Sequence of chain B:
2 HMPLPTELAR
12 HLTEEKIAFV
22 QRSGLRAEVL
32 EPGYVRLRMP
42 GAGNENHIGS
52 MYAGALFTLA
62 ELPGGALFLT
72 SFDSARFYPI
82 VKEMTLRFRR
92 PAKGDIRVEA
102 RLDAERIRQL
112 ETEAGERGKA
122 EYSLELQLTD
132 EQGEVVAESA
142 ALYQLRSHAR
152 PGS

Contacts between the two chains:
Residue Y53 in chain B is in contact with residue I18 in chain A (closest heavy-atom distance 3.9 Å).
Residue S24 in chain B contacts residue R23 in chain A (closest heavy-atom distance 3.6 Å).
Residue N45 in chain B is in contact with residue F20 in chain A (closest heavy-atom distance 3.3 Å).
Residue I18 in chain B interacts with residue H48 in chain A (closest heavy-atom distance 3.9 Å).
Residue F20 in chain B contacts residue A56 in chain A (closest heavy-atom distance 3.6 Å).
Residue Y53 in chain B contacts residue V21 in chain A (closest heavy-atom distance 3.8 Å).
Residue F58 in chain B is in contact with residue F58 in chain A (closest heavy-atom distance 3.3 Å).
Residue E62 in chain B is in contact with residue Y53 in chain A (closest heavy-atom distance 2.6 Å).
Residue N45 in chain B contacts residue R23 in chain A (closest heavy-atom distance 3.2 Å).
Residue V82 in chain B interacts with residue F89 in chain A (closest heavy-atom distance 3.5 Å).
Residue R88 in chain B contacts residue K83 in chain A (closest heavy-atom distance 3.7 Å).
Residue E46 in chain B interacts with residue I18 in chain A (closest heavy-atom distance 3.5 Å).
Residue L87 in chain B interacts with residue E84 in chain A (closest heavy-atom distance 3.2 Å).
Residue Y53 in chain B interacts with residue E62 in chain A (closest heavy-atom distance 2.6 Å).
Residue A54 in chain B interacts with residue F58 in chain A (closest heavy-atom distance 3.5 Å).
Residue F58 in chain B is in contact with residue A54 in chain A (closest heavy-atom distance 3.6 Å).
Residue H48 in chain B is in contact with residue K17 in chain A (closest heavy-atom distance 3.8 Å).
Residue F89 in chain B contacts residue V82 in chain A (closest heavy-atom distance 3.8 Å).
Residue L63 in chain B is in contact with residue Y53 in chain A (closest heavy-atom distance 3.9 Å).
Residue E84 in chain B contacts residue L87 in chain A (closest heavy-atom distance 3.2 Å).
Residue I18 in chain B contacts residue E46 in chain A (closest heavy-atom distance 3.5 Å).
Residue F20 in chain B interacts with residue Y53 in chain A (closest heavy-atom distance 3.4 Å).
Residue V82 in chain B contacts residue A54 in chain A (closest heavy-atom distance 3.7 Å).
Residue R23 in chain B is in contact with residue S24 in chain A (closest heavy-atom distance 3.9 Å).
Residue F58 in chain B is in contact with residue F89 in chain A (closest heavy-atom distance 4.0 Å).
Residue K83 in chain B contacts residue R88 in chain A (closest heavy-atom distance 3.7 Å).
Residue F58 in chain B interacts with residue G55 in chain A (closest heavy-atom distance 3.7 Å).
Residue I81 in chain B contacts residue I49 in chain A (closest heavy-atom distance 3.5 Å).
Residue M85 in chain B contacts residue T86 in chain A (closest heavy-atom distance 3.3 Å).
Residue Y53 in chain B is in contact with residue T59 in chain A (closest heavy-atom distance 3.5 Å).
Residue K83 in chain B is in contact with residue F89 in chain A (closest heavy-atom distance 2.8 Å).
Residue G55 in chain B interacts with residue F58 in chain A (closest heavy-atom distance 3.7 Å).
Residue Y53 in chain B is in contact with residue L63 in chain A (closest heavy-atom distance 3.6 Å).
Residue F20 in chain B contacts residue G55 in chain A (closest heavy-atom distance 3.5 Å).
Residue F89 in chain B is in contact with residue K83 in chain A (closest heavy-atom distance 2.9 Å).
Residue T86 in chain B is in contact with residue T86 in chain A (closest heavy-atom distance 2.9 Å).
Residue Y79 in chain B is in contact with residue I49 in chain A (closest heavy-atom distance 4.0 Å).
Residue T86 in chain B is in contact with residue M85 in chain A (closest heavy-atom distance 3.4 Å).
Residue Y53 in chain B interacts with residue F20 in chain A (closest heavy-atom distance 3.4 Å).
Residue M85 in chain B is in contact with residue L87 in chain A (closest heavy-atom distance 2.8 Å).
Residue F20 in chain B contacts residue T59 in chain A (closest heavy-atom distance 3.9 Å).
Residue G55 in chain B is in contact with residue F20 in chain A (closest heavy-atom distance 3.5 Å).
Residue I18 in chain B interacts with residue Y53 in chain A (closest heavy-atom distance 3.8 Å).
Residue M85 in chain B interacts with residue M85 in chain A (closest heavy-atom distance 3.9 Å).
Residue P80 in chain B interacts with residue H48 in chain A (closest heavy-atom distance 2.8 Å).
Residue F20 in chain B contacts residue F20 in chain A (closest heavy-atom distance 3.5 Å).
Residue A56 in chain B contacts residue F20 in chain A (closest heavy-atom distance 3.6 Å).
Residue L87 in chain B is in contact with residue M85 in chain A (closest heavy-atom distance 2.9 Å).
Residue I18 in chain B contacts residue N47 in chain A (closest heavy-atom distance 4.0 Å).
Residue E84 in chain B contacts residue R88 in chain A (closest heavy-atom distance 3.8 Å).
Residue T59 in chain B is in contact with residue Y53 in chain A (closest heavy-atom distance 3.7 Å).
Residue R23 in chain B contacts residue G44 in chain A (closest heavy-atom distance 2.9 Å).
Residue R23 in chain B is in contact with residue R23 in chain A (closest heavy-atom distance 2.6 Å).
Residue R88 in chain B is in contact with residue E84 in chain A (closest heavy-atom distance 2.7 Å).
Residue F20 in chain B contacts residue N45 in chain A (closest heavy-atom distance 3.4 Å).
Residue T59 in chain B contacts residue F20 in chain A (closest heavy-atom distance 4.0 Å).
Residue A54 in chain B is in contact with residue E62 in chain A (closest heavy-atom distance 3.9 Å).
Residue V21 in chain B contacts residue Y53 in chain A (closest heavy-atom distance 3.9 Å).
Residue G44 in chain B is in contact with residue R23 in chain A (closest heavy-atom distance 4.0 Å).
Residue R23 in chain B contacts residue N45 in chain A (closest heavy-atom distance 3.0 Å).

Sequence of chain A:
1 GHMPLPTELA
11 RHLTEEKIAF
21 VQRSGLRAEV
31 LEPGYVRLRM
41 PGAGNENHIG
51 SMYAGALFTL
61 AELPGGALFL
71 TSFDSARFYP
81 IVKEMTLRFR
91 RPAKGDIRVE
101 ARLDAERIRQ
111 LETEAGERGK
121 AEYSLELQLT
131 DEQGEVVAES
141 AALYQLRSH

These two protein chains interact to form a complex.